The following describes two proteins that form a bound complex.

Sequence of chain B:
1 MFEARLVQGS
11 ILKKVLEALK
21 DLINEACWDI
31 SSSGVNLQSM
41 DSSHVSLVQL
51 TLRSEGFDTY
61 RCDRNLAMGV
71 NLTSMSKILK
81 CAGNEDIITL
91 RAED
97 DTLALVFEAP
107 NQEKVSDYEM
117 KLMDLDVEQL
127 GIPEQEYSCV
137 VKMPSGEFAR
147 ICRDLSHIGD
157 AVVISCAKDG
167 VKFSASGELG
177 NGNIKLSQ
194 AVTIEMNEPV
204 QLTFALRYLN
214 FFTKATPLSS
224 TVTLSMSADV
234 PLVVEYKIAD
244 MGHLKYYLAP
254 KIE

Interface contacts:
Residue I255 in chain B interacts with residue G4 in chain A (closest heavy-atom distance 2.7 Å).
Residue P234 in chain B is in contact with residue I8 in chain A (closest heavy-atom distance 3.9 Å).
Residue P234 in chain B interacts with residue F12 in chain A (closest heavy-atom distance 4.0 Å).
Residue V233 in chain B is in contact with residue F11 in chain A (closest heavy-atom distance 4.3 Å).
Residue F207 in chain B contacts residue M5 in chain A (closest heavy-atom distance 4.4 Å).
Residue L126 in chain B is in contact with residue F12 in chain A (closest heavy-atom distance 3.4 Å).
Residue V45 in chain B contacts residue S7 in chain A (closest heavy-atom distance 4.9 Å).
Residue A252 in chain B is in contact with residue F11 in chain A (closest heavy-atom distance 3.8 Å).
Residue V45 in chain B contacts residue K6 in chain A (closest heavy-atom distance 4.1 Å).
Residue G127 in chain B interacts with residue F12 in chain A (closest heavy-atom distance 3.7 Å).
Residue A208 in chain B is in contact with residue M5 in chain A (closest heavy-atom distance 3.5 Å).
Residue P253 in chain B interacts with residue F11 in chain A (closest heavy-atom distance 3.6 Å).
Residue I128 in chain B interacts with residue F12 in chain A (closest heavy-atom distance 3.7 Å).
Residue H44 in chain B is in contact with residue K6 in chain A (closest heavy-atom distance 4.7 Å).
Residue L47 in chain B interacts with residue F12 in chain A (closest heavy-atom distance 4.6 Å).
Residue L251 in chain B is in contact with residue I8 in chain A (closest heavy-atom distance 4.0 Å).
Residue E256 in chain B contacts residue S3 in chain A (closest heavy-atom distance 2.7 Å).
Residue E124 in chain B interacts with residue D9 in chain A (closest heavy-atom distance 2.8 Å).
Residue L126 in chain B contacts residue I8 in chain A (closest heavy-atom distance 4.5 Å).
Residue D232 in chain B interacts with residue F11 in chain A (closest heavy-atom distance 3.4 Å).
Residue L47 in chain B contacts residue I8 in chain A (closest heavy-atom distance 4.1 Å).
Residue I255 in chain B contacts residue M5 in chain A (closest heavy-atom distance 3.5 Å).
Residue P253 in chain B contacts residue M5 in chain A (closest heavy-atom distance 3.6 Å).
Residue L126 in chain B contacts residue D9 in chain A (closest heavy-atom distance 3.5 Å).
Residue P129 in chain B contacts residue F12 in chain A (closest heavy-atom distance 4.0 Å).
Residue M40 in chain B contacts residue I8 in chain A (closest heavy-atom distance 3.2 Å).
Residue K254 in chain B interacts with residue S3 in chain A (closest heavy-atom distance 2.9 Å).
Residue V45 in chain B is in contact with residue I8 in chain A (closest heavy-atom distance 3.5 Å).
Residue A252 in chain B contacts residue S7 in chain A (closest heavy-atom distance 4.7 Å).
Residue I255 in chain B contacts residue S3 in chain A (closest heavy-atom distance 2.5 Å).
Residue L251 in chain B interacts with residue M5 in chain A (closest heavy-atom distance 4.0 Å).
Residue M40 in chain B contacts residue D9 in chain A (closest heavy-atom distance 3.2 Å).
Residue Y250 in chain B is in contact with residue F12 in chain A (closest heavy-atom distance 4.0 Å).
Residue K254 in chain B contacts residue M5 in chain A (closest heavy-atom distance 3.9 Å).
Residue A252 in chain B interacts with residue K6 in chain A (closest heavy-atom distance 3.2 Å).
Residue H44 in chain B interacts with residue I8 in chain A (closest heavy-atom distance 3.0 Å).
Residue A252 in chain B interacts with residue I8 in chain A (closest heavy-atom distance 3.6 Å).
Residue H44 in chain B is in contact with residue S7 in chain A (closest heavy-atom distance 3.2 Å).
Residue V45 in chain B is in contact with residue M5 in chain A (closest heavy-atom distance 3.8 Å).
Residue P234 in chain B is in contact with residue F11 in chain A (closest heavy-atom distance 3.5 Å).
Residue A252 in chain B contacts residue M5 in chain A (closest heavy-atom distance 2.9 Å).
Residue P253 in chain B contacts residue G4 in chain A (closest heavy-atom distance 4.6 Å).
Residue Y250 in chain B interacts with residue I8 in chain A (closest heavy-atom distance 3.7 Å).
Residue K254 in chain B interacts with residue G4 in chain A (closest heavy-atom distance 3.4 Å).
Residue H44 in chain B is in contact with residue D9 in chain A (closest heavy-atom distance 4.0 Å).
Residue P253 in chain B is in contact with residue K6 in chain A (closest heavy-atom distance 4.2 Å).
Residue S46 in chain B contacts residue I8 in chain A (closest heavy-atom distance 3.8 Å).
Residue I255 in chain B contacts residue K6 in chain A (closest heavy-atom distance 3.7 Å).

Sequence of chain A:
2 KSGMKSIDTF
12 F